Sequence of chain A:
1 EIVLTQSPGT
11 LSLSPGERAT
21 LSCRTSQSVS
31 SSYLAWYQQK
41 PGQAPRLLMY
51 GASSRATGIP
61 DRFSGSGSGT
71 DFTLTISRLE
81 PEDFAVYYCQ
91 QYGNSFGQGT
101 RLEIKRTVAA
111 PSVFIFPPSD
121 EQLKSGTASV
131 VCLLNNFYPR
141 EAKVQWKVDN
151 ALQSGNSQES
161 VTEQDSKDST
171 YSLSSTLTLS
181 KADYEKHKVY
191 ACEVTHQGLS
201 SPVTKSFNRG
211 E

The following describes two proteins that form a bound complex.

Residue-level contacts at the interface:
Residue Y92 in chain A contacts residue T111 in chain B (closest heavy-atom distance 4.7 Å).
Residue Y92 in chain A is in contact with residue N107 in chain B (closest heavy-atom distance 3.6 Å).
Residue Y92 in chain A contacts residue P108 in chain B (closest heavy-atom distance 3.3 Å).
Residue Y92 in chain A is in contact with residue V109 in chain B (closest heavy-atom distance 3.4 Å).
Residue T57 in chain A is in contact with residue Q125 in chain B (closest heavy-atom distance 3.8 Å).
Residue Y33 in chain A is in contact with residue N107 in chain B (closest heavy-atom distance 3.1 Å).
Residue Y50 in chain A interacts with residue V124 in chain B (closest heavy-atom distance 4.2 Å).
Residue G93 in chain A interacts with residue P108 in chain B (closest heavy-atom distance 5.0 Å).
Residue Y33 in chain A contacts residue P108 in chain B (closest heavy-atom distance 3.6 Å).
Residue Q91 in chain A contacts residue P108 in chain B (closest heavy-atom distance 3.9 Å).
Residue Y33 in chain A interacts with residue S106 in chain B (closest heavy-atom distance 3.2 Å).
Residue G93 in chain A contacts residue V109 in chain B (closest heavy-atom distance 4.2 Å).
Residue T57 in chain A is in contact with residue V124 in chain B (closest heavy-atom distance 4.9 Å).
Residue Y33 in chain A interacts with residue D104 in chain B (closest heavy-atom distance 2.4 Å).

Sequence of chain B:
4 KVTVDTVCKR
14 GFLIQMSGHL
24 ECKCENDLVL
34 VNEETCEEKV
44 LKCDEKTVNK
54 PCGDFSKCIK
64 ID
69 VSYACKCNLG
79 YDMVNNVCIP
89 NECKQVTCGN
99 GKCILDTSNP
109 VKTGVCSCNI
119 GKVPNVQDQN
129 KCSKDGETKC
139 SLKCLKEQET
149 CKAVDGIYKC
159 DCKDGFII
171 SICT